These two protein chains interact to form a complex.

Residue-level contacts at the interface:
Residue K290 in protein 1 contacts residue G156 in protein 2 (closest heavy-atom distance 3.8 Å).
Residue T289 in protein 1 contacts residue F151 in protein 2 (closest heavy-atom distance 3.2 Å).
Residue A269 in protein 1 is in contact with residue A139 in protein 2 (closest heavy-atom distance 3.5 Å).
Residue L83 in protein 1 is in contact with residue L64 in protein 2 (closest heavy-atom distance 3.7 Å).
Residue P196 in protein 1 interacts with residue K143 in protein 2 (closest heavy-atom distance 3.9 Å).
Residue Q78 in protein 1 contacts residue G44 in protein 2 (closest heavy-atom distance 2.7 Å).
Residue I298 in protein 1 interacts with residue Y159 in protein 2 (closest heavy-atom distance 3.5 Å).
Residue K82 in protein 1 contacts residue D50 in protein 2 (closest heavy-atom distance 3.9 Å).
Residue K270 in protein 1 contacts residue D141 in protein 2 (closest heavy-atom distance 3.6 Å).
Residue L273 in protein 1 contacts residue Q166 in protein 2 (closest heavy-atom distance 3.5 Å).
Residue R191 in protein 1 is in contact with residue K143 in protein 2 (closest heavy-atom distance 3.3 Å).
Residue P291 in protein 1 contacts residue D155 in protein 2 (closest heavy-atom distance 3.0 Å).
Residue N275 in protein 1 contacts residue K164 in protein 2 (closest heavy-atom distance 3.6 Å).
Residue Q44 in protein 1 contacts residue L12 in protein 2 (closest heavy-atom distance 3.0 Å).
Residue H250 in protein 1 contacts residue Q166 in protein 2 (closest heavy-atom distance 3.0 Å).
Residue I56 in protein 1 is in contact with residue W33 in protein 2 (closest heavy-atom distance 3.5 Å).
Residue G274 in protein 1 is in contact with residue D162 in protein 2 (closest heavy-atom distance 3.3 Å).
Residue V87 in protein 1 contacts residue D152 in protein 2 (closest heavy-atom distance 3.0 Å).
Residue L52 in protein 1 contacts residue I30 in protein 2 (closest heavy-atom distance 3.3 Å).
Residue S84 in protein 1 interacts with residue I133 in protein 2 (closest heavy-atom distance 3.2 Å).
Residue L83 in protein 1 interacts with residue I60 in protein 2 (closest heavy-atom distance 3.6 Å).
Residue I79 in protein 1 contacts residue F47 in protein 2 (closest heavy-atom distance 3.3 Å).
Residue D55 in protein 1 interacts with residue Y8 in protein 2 (closest heavy-atom distance 2.4 Å).
Residue Q44 in protein 1 interacts with residue I13 in protein 2 (closest heavy-atom distance 3.4 Å).
Residue G85 in protein 1 interacts with residue V149 in protein 2 (closest heavy-atom distance 3.3 Å).
Residue K82 in protein 1 contacts residue I49 in protein 2 (closest heavy-atom distance 3.2 Å).
Residue E39 in protein 1 interacts with residue Y16 in protein 2 (closest heavy-atom distance 3.2 Å).
Residue L51 in protein 1 contacts residue Y11 in protein 2 (closest heavy-atom distance 3.3 Å).
Residue L273 in protein 1 interacts with residue P136 in protein 2 (closest heavy-atom distance 3.0 Å).
Residue L288 in protein 1 is in contact with residue F151 in protein 2 (closest heavy-atom distance 3.3 Å).
Residue E49 in protein 1 contacts residue W33 in protein 2 (closest heavy-atom distance 3.1 Å).
Residue H271 in protein 1 is in contact with residue Y137 in protein 2 (closest heavy-atom distance 3.5 Å).
Residue N300 in protein 1 interacts with residue A139 in protein 2 (closest heavy-atom distance 3.8 Å).
Residue W62 in protein 1 contacts residue I40 in protein 2 (closest heavy-atom distance 3.5 Å).
Residue L83 in protein 1 contacts residue A129 in protein 2 (closest heavy-atom distance 3.1 Å).
Residue E266 in protein 1 contacts residue D141 in protein 2 (closest heavy-atom distance 3.2 Å).
Residue K82 in protein 1 interacts with residue D48 in protein 2 (closest heavy-atom distance 3.6 Å).
Residue L63 in protein 1 interacts with residue F43 in protein 2 (closest heavy-atom distance 3.7 Å).
Residue Q78 in protein 1 contacts residue F47 in protein 2 (closest heavy-atom distance 3.7 Å).
Residue Q44 in protein 1 interacts with residue Y11 in protein 2 (closest heavy-atom distance 2.3 Å).
Residue Q78 in protein 1 interacts with residue D48 in protein 2 (closest heavy-atom distance 2.8 Å).
Residue L273 in protein 1 interacts with residue D162 in protein 2 (closest heavy-atom distance 3.5 Å).
Residue K270 in protein 1 is in contact with residue Y137 in protein 2 (closest heavy-atom distance 3.2 Å).
Residue R45 in protein 1 interacts with residue E25 in protein 2 (closest heavy-atom distance 2.2 Å).
Residue Q38 in protein 1 contacts residue I13 in protein 2 (closest heavy-atom distance 3.3 Å).
Residue T289 in protein 1 interacts with residue D152 in protein 2 (closest heavy-atom distance 3.5 Å).
Residue F60 in protein 1 contacts residue I40 in protein 2 (closest heavy-atom distance 3.5 Å).
Residue R191 in protein 1 interacts with residue E142 in protein 2 (closest heavy-atom distance 2.6 Å).
Residue A59 in protein 1 interacts with residue I40 in protein 2 (closest heavy-atom distance 3.5 Å).
Residue L288 in protein 1 interacts with residue Q148 in protein 2 (closest heavy-atom distance 3.8 Å).
Residue S192 in protein 1 contacts residue I133 in protein 2 (closest heavy-atom distance 3.3 Å).
Residue Y284 in protein 1 interacts with residue A139 in protein 2 (closest heavy-atom distance 3.6 Å).
Residue L48 in protein 1 is in contact with residue I30 in protein 2 (closest heavy-atom distance 3.6 Å).
Residue L52 in protein 1 is in contact with residue Y8 in protein 2 (closest heavy-atom distance 3.4 Å).
Residue Y284 in protein 1 is in contact with residue D141 in protein 2 (closest heavy-atom distance 3.9 Å).
Residue K290 in protein 1 interacts with residue F151 in protein 2 (closest heavy-atom distance 3.7 Å).
Residue S84 in protein 1 contacts residue A129 in protein 2 (closest heavy-atom distance 3.3 Å).
Residue R188 in protein 1 is in contact with residue I144 in protein 2 (closest heavy-atom distance 3.9 Å).
Residue L52 in protein 1 is in contact with residue W33 in protein 2 (closest heavy-atom distance 3.1 Å).
Residue E194 in protein 1 is in contact with residue K143 in protein 2 (closest heavy-atom distance 3.6 Å).

Sequence of protein 2:
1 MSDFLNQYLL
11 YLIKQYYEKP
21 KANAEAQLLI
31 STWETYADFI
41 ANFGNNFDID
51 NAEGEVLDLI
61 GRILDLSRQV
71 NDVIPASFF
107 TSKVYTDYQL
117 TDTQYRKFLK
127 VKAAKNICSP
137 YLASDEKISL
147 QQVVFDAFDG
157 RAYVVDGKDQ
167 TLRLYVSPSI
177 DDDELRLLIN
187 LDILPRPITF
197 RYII

Sequence of protein 1:
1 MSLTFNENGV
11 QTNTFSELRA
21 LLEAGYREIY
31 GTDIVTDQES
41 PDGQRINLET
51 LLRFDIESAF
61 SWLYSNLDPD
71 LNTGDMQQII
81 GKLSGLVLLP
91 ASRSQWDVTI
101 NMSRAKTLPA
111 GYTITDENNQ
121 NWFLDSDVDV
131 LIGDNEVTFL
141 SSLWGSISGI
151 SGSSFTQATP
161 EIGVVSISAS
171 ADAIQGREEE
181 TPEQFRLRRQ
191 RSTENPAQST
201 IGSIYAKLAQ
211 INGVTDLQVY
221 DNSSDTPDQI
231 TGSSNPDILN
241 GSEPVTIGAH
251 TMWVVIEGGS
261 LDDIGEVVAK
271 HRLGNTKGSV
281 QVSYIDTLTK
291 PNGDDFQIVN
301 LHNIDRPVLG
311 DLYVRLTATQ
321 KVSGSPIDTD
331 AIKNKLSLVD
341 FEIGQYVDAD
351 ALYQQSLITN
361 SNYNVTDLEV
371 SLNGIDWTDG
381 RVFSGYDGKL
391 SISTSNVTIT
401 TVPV